Contacts between the two chains:
Residue D420 in chain B interacts with residue V350 in chain A (closest heavy-atom distance 3.4 Å).
Residue N280 in chain B contacts residue M389 in chain A (closest heavy-atom distance 2.8 Å).
Residue R478 in chain B contacts residue I370 in chain A (closest heavy-atom distance 3.4 Å).
Residue S414 in chain B contacts residue K346 in chain A (closest heavy-atom distance 3.8 Å).
Residue F481 in chain B interacts with residue V380 in chain A (closest heavy-atom distance 4.1 Å).
Residue A474 in chain B contacts residue Y366 in chain A (closest heavy-atom distance 3.5 Å).
Residue N280 in chain B is in contact with residue R385 in chain A (closest heavy-atom distance 3.8 Å).
Residue M408 in chain B contacts residue A339 in chain A (closest heavy-atom distance 3.7 Å).
Residue S412 in chain B interacts with residue K346 in chain A (closest heavy-atom distance 4.1 Å).
Residue L411 in chain B is in contact with residue A339 in chain A (closest heavy-atom distance 3.8 Å).
Residue I485 in chain B contacts residue V380 in chain A (closest heavy-atom distance 3.7 Å).
Residue E461 in chain B contacts residue N357 in chain A (closest heavy-atom distance 3.3 Å).
Residue Y466 in chain B contacts residue K362 in chain A (closest heavy-atom distance 3.5 Å).
Residue R415 in chain B contacts residue N351 in chain A (closest heavy-atom distance 2.4 Å).
Residue S410 in chain B interacts with residue K346 in chain A (closest heavy-atom distance 3.6 Å).
Residue Y456 in chain B interacts with residue V350 in chain A (closest heavy-atom distance 3.5 Å).
Residue S412 in chain B is in contact with residue I347 in chain A (closest heavy-atom distance 3.3 Å).
Residue R415 in chain B is in contact with residue K349 in chain A (closest heavy-atom distance 3.3 Å).
Residue E470 in chain B is in contact with residue Y366 in chain A (closest heavy-atom distance 3.9 Å).
Residue Q278 in chain B interacts with residue R385 in chain A (closest heavy-atom distance 4.0 Å).
Residue Y413 in chain B is in contact with residue D331 in chain A (closest heavy-atom distance 2.8 Å).
Residue Y413 in chain B is in contact with residue K349 in chain A (closest heavy-atom distance 3.7 Å).
Residue N281 in chain B contacts residue Q381 in chain A (closest heavy-atom distance 4.4 Å).
Residue R313 in chain B contacts residue N378 in chain A (closest heavy-atom distance 3.1 Å).
Residue Y413 in chain B is in contact with residue I347 in chain A (closest heavy-atom distance 3.3 Å).
Residue K424 in chain B contacts residue S335 in chain A (closest heavy-atom distance 4.4 Å).
Residue A58 in chain B interacts with residue M389 in chain A (closest heavy-atom distance 3.8 Å).
Residue F475 in chain B is in contact with residue Y366 in chain A (closest heavy-atom distance 3.7 Å).
Residue S412 in chain B is in contact with residue I338 in chain A (closest heavy-atom distance 4.1 Å).
Residue S417 in chain B is in contact with residue K349 in chain A (closest heavy-atom distance 3.9 Å).
Residue F481 in chain B interacts with residue Q381 in chain A (closest heavy-atom distance 4.1 Å).
Residue Y466 in chain B is in contact with residue N363 in chain A (closest heavy-atom distance 3.2 Å).
Residue S412 in chain B is in contact with residue S335 in chain A (closest heavy-atom distance 3.9 Å).
Residue R478 in chain B contacts residue L377 in chain A (closest heavy-atom distance 3.8 Å).
Residue D420 in chain B contacts residue K349 in chain A (closest heavy-atom distance 3.3 Å).
Residue Q63 in chain B is in contact with residue M389 in chain A (closest heavy-atom distance 3.4 Å).
Residue Q317 in chain B interacts with residue K382 in chain A (closest heavy-atom distance 3.6 Å).
Residue R415 in chain B interacts with residue I347 in chain A (closest heavy-atom distance 4.3 Å).
Residue K314 in chain B is in contact with residue Q381 in chain A (closest heavy-atom distance 4.5 Å).
Residue E277 in chain B is in contact with residue R385 in chain A (closest heavy-atom distance 4.3 Å).
Residue Y413 in chain B contacts residue K346 in chain A (closest heavy-atom distance 4.4 Å).
Residue I463 in chain B is in contact with residue N363 in chain A (closest heavy-atom distance 3.8 Å).
Residue L411 in chain B contacts residue I338 in chain A (closest heavy-atom distance 3.8 Å).
Residue Y413 in chain B interacts with residue D348 in chain A (closest heavy-atom distance 4.1 Å).
Residue P471 in chain B contacts residue Y366 in chain A (closest heavy-atom distance 3.4 Å).
Residue R415 in chain B interacts with residue D348 in chain A (closest heavy-atom distance 2.8 Å).
Residue A492 in chain B interacts with residue N388 in chain A (closest heavy-atom distance 3.4 Å).
Residue S412 in chain B is in contact with residue A339 in chain A (closest heavy-atom distance 4.4 Å).
Residue S414 in chain B contacts residue I347 in chain A (closest heavy-atom distance 2.6 Å).
Residue N281 in chain B is in contact with residue R385 in chain A (closest heavy-atom distance 3.7 Å).
Residue I416 in chain B is in contact with residue K349 in chain A (closest heavy-atom distance 3.6 Å).
Residue F481 in chain B interacts with residue L377 in chain A (closest heavy-atom distance 3.6 Å).
Residue L411 in chain B interacts with residue K346 in chain A (closest heavy-atom distance 2.5 Å).
Residue I465 in chain B is in contact with residue N363 in chain A (closest heavy-atom distance 3.2 Å).
Residue I463 in chain B interacts with residue D360 in chain A (closest heavy-atom distance 4.1 Å).
Residue R313 in chain B contacts residue Q381 in chain A (closest heavy-atom distance 4.5 Å).
Residue M408 in chain B is in contact with residue S335 in chain A (closest heavy-atom distance 4.5 Å).
Residue R478 in chain B interacts with residue D374 in chain A (closest heavy-atom distance 3.0 Å).
Residue E461 in chain B interacts with residue R358 in chain A (closest heavy-atom distance 4.1 Å).
Residue N281 in chain B interacts with residue K382 in chain A (closest heavy-atom distance 3.4 Å).

Sequence of chain B:
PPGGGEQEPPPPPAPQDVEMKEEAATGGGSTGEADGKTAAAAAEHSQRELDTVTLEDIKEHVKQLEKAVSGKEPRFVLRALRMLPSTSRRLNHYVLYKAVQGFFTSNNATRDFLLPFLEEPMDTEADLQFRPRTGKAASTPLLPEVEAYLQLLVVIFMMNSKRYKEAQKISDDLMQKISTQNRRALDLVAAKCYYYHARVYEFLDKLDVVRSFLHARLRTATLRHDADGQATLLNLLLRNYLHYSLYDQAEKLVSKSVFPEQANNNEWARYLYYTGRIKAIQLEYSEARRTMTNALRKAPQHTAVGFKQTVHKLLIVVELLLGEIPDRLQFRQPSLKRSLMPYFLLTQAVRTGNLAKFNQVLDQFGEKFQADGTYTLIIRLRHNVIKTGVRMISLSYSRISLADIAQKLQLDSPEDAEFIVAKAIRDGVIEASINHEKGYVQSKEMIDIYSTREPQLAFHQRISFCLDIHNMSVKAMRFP

This data describes a binding interaction between two proteins.

Sequence of chain A:
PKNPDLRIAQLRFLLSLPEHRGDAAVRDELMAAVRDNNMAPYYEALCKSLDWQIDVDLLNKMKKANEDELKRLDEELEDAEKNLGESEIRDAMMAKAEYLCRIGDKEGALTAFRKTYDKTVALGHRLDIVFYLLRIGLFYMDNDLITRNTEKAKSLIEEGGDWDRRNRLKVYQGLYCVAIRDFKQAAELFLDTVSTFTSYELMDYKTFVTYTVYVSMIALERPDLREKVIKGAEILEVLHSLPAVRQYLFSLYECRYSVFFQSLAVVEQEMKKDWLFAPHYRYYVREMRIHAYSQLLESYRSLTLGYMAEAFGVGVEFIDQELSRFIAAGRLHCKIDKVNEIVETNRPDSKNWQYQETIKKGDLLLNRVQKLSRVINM